Sequence of chain A:
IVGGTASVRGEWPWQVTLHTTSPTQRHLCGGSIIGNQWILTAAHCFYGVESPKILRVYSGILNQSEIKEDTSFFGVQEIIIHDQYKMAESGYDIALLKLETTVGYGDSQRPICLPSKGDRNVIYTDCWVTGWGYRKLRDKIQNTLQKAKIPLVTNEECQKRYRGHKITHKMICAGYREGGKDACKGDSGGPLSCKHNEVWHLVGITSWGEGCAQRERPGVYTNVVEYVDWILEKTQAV

This data describes a binding interaction between two proteins.

Interface contacts:
Residue Q232 in chain A is in contact with residue I4 in chain B (closest heavy-atom distance 4.8 Å).
Residue G204 in chain A interacts with residue C9 in chain B (closest heavy-atom distance 4.7 Å).
Residue S206 in chain A interacts with residue R8 in chain B (closest heavy-atom distance 3.2 Å).
Residue G227 in chain A is in contact with residue R8 in chain B (closest heavy-atom distance 3.4 Å).
Residue Y180 in chain A is in contact with residue M5 in chain B (closest heavy-atom distance 3.4 Å).
Residue S206 in chain A contacts residue C9 in chain B (closest heavy-atom distance 3.3 Å).
Residue S225 in chain A interacts with residue C9 in chain B (closest heavy-atom distance 3.4 Å).
Residue C230 in chain A contacts residue R8 in chain B (closest heavy-atom distance 4.2 Å).
Residue C202 in chain A interacts with residue C7 in chain B (closest heavy-atom distance 4.4 Å).
Residue G204 in chain A interacts with residue R8 in chain B (closest heavy-atom distance 3.7 Å).
Residue C47 in chain A is in contact with residue P10 in chain B (closest heavy-atom distance 3.9 Å).
Residue G227 in chain A interacts with residue M5 in chain B (closest heavy-atom distance 3.2 Å).
Residue G229 in chain A is in contact with residue I4 in chain B (closest heavy-atom distance 3.0 Å).
Residue K203 in chain A interacts with residue P10 in chain B (closest heavy-atom distance 2.5 Å).
Residue C63 in chain A contacts residue P10 in chain B (closest heavy-atom distance 4.3 Å).
Residue E228 in chain A is in contact with residue M5 in chain B (closest heavy-atom distance 3.5 Å).
Residue C230 in chain A is in contact with residue C7 in chain B (closest heavy-atom distance 4.0 Å).
Residue G227 in chain A is in contact with residue C7 in chain B (closest heavy-atom distance 4.5 Å).
Residue S225 in chain A contacts residue R8 in chain B (closest heavy-atom distance 4.2 Å).
Residue L46 in chain A interacts with residue P10 in chain B (closest heavy-atom distance 3.6 Å).
Residue E228 in chain A interacts with residue I4 in chain B (closest heavy-atom distance 3.9 Å).
Residue G229 in chain A contacts residue M5 in chain B (closest heavy-atom distance 4.9 Å).
Residue S206 in chain A interacts with residue P10 in chain B (closest heavy-atom distance 3.4 Å).
Residue G237 in chain A interacts with residue R8 in chain B (closest heavy-atom distance 3.3 Å).
Residue H183 in chain A is in contact with residue M5 in chain B (closest heavy-atom distance 3.3 Å).
Residue W226 in chain A is in contact with residue R8 in chain B (closest heavy-atom distance 3.4 Å).
Residue V238 in chain A is in contact with residue R8 in chain B (closest heavy-atom distance 4.2 Å).
Residue E107 in chain A is in contact with residue N3 in chain B (closest heavy-atom distance 2.3 Å).
Residue K203 in chain A contacts residue C7 in chain B (closest heavy-atom distance 3.4 Å).
Residue A231 in chain A is in contact with residue R8 in chain B (closest heavy-atom distance 4.6 Å).
Residue C202 in chain A interacts with residue R8 in chain B (closest heavy-atom distance 3.5 Å).
Residue G229 in chain A is in contact with residue C7 in chain B (closest heavy-atom distance 3.7 Å).
Residue H62 in chain A is in contact with residue C9 in chain B (closest heavy-atom distance 4.0 Å).
Residue M105 in chain A is in contact with residue N3 in chain B (closest heavy-atom distance 4.2 Å).
Residue K203 in chain A contacts residue C9 in chain B (closest heavy-atom distance 3.4 Å).
Residue A201 in chain A is in contact with residue R8 in chain B (closest heavy-atom distance 4.1 Å).
Residue Y239 in chain A interacts with residue R8 in chain B (closest heavy-atom distance 4.3 Å).
Residue K203 in chain A is in contact with residue R8 in chain B (closest heavy-atom distance 3.5 Å).
Residue D205 in chain A is in contact with residue R8 in chain B (closest heavy-atom distance 4.2 Å).
Residue L155 in chain A contacts residue C7 in chain B (closest heavy-atom distance 4.0 Å).
Residue H62 in chain A interacts with residue P10 in chain B (closest heavy-atom distance 3.8 Å).
Residue D200 in chain A is in contact with residue R8 in chain B (closest heavy-atom distance 2.6 Å).
Residue E228 in chain A is in contact with residue R8 in chain B (closest heavy-atom distance 4.8 Å).
Residue E107 in chain A interacts with residue M5 in chain B (closest heavy-atom distance 3.6 Å).
Residue W226 in chain A interacts with residue M5 in chain B (closest heavy-atom distance 3.4 Å).
Residue G227 in chain A is in contact with residue I4 in chain B (closest heavy-atom distance 3.3 Å).
Residue G229 in chain A contacts residue R8 in chain B (closest heavy-atom distance 3.4 Å).
Residue T224 in chain A interacts with residue R8 in chain B (closest heavy-atom distance 4.1 Å).
Residue R44 in chain A contacts residue P10 in chain B (closest heavy-atom distance 3.3 Å).
Residue G204 in chain A contacts residue P10 in chain B (closest heavy-atom distance 4.9 Å).
Residue W226 in chain A interacts with residue C9 in chain B (closest heavy-atom distance 4.8 Å).

Sequence of chain B:
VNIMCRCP